Sequence of protein 1:
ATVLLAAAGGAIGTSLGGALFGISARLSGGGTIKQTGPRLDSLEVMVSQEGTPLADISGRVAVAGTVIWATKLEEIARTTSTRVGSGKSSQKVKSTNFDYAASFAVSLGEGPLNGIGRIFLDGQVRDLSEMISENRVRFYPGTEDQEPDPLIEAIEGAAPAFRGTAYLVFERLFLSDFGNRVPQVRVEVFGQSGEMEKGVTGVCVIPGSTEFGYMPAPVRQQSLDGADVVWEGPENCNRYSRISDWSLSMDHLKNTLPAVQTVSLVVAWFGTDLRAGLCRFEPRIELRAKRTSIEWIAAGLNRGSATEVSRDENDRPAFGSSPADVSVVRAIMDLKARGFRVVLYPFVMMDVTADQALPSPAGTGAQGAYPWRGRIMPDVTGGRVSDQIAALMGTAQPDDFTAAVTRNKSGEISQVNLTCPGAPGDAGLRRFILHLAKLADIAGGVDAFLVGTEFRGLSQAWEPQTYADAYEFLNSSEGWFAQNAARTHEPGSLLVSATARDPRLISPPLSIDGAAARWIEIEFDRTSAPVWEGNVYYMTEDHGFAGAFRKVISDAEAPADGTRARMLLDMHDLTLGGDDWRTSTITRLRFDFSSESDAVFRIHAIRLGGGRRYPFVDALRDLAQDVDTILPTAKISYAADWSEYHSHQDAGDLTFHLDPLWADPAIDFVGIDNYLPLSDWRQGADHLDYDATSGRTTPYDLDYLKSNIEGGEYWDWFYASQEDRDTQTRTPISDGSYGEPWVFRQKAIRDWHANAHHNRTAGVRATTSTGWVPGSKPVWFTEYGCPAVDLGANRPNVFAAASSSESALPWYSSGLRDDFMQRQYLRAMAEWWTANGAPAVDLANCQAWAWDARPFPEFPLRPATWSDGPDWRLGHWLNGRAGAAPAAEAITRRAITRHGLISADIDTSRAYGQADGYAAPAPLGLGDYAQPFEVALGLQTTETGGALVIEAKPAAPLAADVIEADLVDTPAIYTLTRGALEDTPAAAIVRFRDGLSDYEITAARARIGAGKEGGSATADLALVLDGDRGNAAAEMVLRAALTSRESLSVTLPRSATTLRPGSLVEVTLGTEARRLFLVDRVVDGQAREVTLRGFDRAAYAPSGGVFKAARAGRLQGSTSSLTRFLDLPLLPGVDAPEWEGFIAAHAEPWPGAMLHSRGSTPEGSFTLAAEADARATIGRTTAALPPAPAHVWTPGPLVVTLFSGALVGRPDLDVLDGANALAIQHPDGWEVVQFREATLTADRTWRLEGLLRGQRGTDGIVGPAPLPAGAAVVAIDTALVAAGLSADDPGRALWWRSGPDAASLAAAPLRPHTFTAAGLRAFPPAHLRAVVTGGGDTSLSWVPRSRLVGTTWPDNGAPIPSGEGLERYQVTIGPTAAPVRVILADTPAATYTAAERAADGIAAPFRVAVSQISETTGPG

Contacts between the two chains:
Residue K110 in protein 2 is in contact with residue E1189 in protein 1 (closest heavy-atom distance 4.7 Å).
Residue A9 in protein 2 contacts residue G23 in protein 1 (closest heavy-atom distance 4.2 Å).
Residue A8 in protein 2 interacts with residue G19 in protein 1 (closest heavy-atom distance 4.2 Å).
Residue G10 in protein 2 interacts with residue G19 in protein 1 (closest heavy-atom distance 4.5 Å).
Residue A9 in protein 2 is in contact with residue G19 in protein 1 (closest heavy-atom distance 3.4 Å).
Residue G10 in protein 2 is in contact with residue G23 in protein 1 (closest heavy-atom distance 4.1 Å).
Residue S107 in protein 2 is in contact with residue A1187 in protein 1 (closest heavy-atom distance 3.9 Å).
Residue G10 in protein 2 interacts with residue I24 in protein 1 (closest heavy-atom distance 3.8 Å).
Residue Q109 in protein 2 contacts residue E1189 in protein 1 (closest heavy-atom distance 3.8 Å).
Residue A9 in protein 2 is in contact with residue A20 in protein 1 (closest heavy-atom distance 4.8 Å).
Residue K106 in protein 2 interacts with residue A1187 in protein 1 (closest heavy-atom distance 4.7 Å).
Residue K106 in protein 2 contacts residue G1302 in protein 1 (closest heavy-atom distance 4.6 Å).
Residue A9 in protein 2 interacts with residue I24 in protein 1 (closest heavy-atom distance 4.9 Å).
Residue S108 in protein 2 is in contact with residue G1302 in protein 1 (closest heavy-atom distance 4.9 Å).

The following describes two proteins that form a bound complex.

Sequence of protein 2:
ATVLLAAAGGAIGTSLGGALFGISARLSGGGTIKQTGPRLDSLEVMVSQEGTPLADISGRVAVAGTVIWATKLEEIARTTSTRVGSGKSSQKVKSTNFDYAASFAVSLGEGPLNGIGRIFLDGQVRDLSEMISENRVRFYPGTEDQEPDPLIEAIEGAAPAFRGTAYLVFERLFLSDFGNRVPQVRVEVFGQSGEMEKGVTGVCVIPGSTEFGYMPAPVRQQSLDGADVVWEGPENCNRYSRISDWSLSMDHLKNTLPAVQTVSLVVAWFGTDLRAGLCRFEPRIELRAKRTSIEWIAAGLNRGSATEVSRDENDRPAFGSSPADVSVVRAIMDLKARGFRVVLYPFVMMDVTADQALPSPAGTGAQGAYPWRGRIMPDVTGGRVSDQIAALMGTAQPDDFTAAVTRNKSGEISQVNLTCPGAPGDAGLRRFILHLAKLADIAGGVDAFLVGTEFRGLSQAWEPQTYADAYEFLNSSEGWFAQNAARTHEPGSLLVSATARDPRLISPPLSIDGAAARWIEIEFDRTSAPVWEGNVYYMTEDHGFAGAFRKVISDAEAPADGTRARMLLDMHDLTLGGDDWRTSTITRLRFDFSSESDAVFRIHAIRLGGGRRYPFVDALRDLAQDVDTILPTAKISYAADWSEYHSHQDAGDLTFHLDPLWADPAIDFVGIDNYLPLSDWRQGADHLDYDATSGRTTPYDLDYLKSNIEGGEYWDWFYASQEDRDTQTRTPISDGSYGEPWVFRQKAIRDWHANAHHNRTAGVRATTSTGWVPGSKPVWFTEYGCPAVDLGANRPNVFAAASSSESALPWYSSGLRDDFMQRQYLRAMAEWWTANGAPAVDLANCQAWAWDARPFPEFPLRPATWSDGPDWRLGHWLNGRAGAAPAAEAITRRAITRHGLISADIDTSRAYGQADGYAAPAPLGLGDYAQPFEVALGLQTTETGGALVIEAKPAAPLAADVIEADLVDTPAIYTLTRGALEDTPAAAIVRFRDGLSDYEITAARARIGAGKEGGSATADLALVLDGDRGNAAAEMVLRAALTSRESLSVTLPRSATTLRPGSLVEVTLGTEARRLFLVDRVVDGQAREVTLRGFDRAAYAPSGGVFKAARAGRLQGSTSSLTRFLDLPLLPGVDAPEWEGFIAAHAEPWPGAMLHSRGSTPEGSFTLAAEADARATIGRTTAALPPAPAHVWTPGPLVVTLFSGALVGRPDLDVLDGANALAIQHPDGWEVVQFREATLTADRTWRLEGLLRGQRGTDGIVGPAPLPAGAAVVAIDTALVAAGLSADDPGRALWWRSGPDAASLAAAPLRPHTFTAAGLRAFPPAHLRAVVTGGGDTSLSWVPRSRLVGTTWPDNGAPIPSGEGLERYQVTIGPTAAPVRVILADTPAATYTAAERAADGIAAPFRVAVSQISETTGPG